Contacts between the two chains:
Residue L183 in protein 2 contacts residue V9 in protein 1 (closest heavy-atom distance 3.6 Å).
Residue I146 in protein 2 is in contact with residue V9 in protein 1 (closest heavy-atom distance 3.4 Å).
Residue L187 in protein 2 is in contact with residue V9 in protein 1 (closest heavy-atom distance 4.6 Å).
Residue G149 in protein 2 contacts residue V9 in protein 1 (closest heavy-atom distance 4.1 Å).
Residue R81 in protein 2 interacts with residue A11 in protein 1 (closest heavy-atom distance 3.4 Å).
Residue L77 in protein 2 is in contact with residue V9 in protein 1 (closest heavy-atom distance 4.3 Å).
Residue N150 in protein 2 contacts residue V9 in protein 1 (closest heavy-atom distance 2.7 Å).

Sequence of protein 1:
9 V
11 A

These two protein chains interact to form a complex.

Sequence of protein 2:
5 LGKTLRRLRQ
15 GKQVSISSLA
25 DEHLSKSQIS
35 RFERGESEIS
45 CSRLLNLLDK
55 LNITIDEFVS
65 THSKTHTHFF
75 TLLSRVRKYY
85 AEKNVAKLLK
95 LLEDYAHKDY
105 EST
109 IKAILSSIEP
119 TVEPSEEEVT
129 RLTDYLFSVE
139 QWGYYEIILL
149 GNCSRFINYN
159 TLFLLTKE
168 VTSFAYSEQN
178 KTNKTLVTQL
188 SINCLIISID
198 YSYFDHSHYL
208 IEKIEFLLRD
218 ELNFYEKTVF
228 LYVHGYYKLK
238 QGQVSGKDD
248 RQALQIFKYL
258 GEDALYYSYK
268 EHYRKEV